Sequence of chain B:
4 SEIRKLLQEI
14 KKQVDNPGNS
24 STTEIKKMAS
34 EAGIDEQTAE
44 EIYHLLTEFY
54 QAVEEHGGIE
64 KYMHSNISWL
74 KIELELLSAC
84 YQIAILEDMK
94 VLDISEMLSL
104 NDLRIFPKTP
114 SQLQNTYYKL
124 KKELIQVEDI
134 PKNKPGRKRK

Interface contacts:
Residue E63 in chain B interacts with residue K64 in chain A (closest heavy-atom distance 3.2 Å).
Residue H67 in chain B interacts with residue H67 in chain A (closest heavy-atom distance 2.6 Å).
Residue K64 in chain B interacts with residue E63 in chain A (closest heavy-atom distance 3.2 Å).
Residue E63 in chain B contacts residue E63 in chain A (closest heavy-atom distance 3.6 Å).

Sequence of chain A:
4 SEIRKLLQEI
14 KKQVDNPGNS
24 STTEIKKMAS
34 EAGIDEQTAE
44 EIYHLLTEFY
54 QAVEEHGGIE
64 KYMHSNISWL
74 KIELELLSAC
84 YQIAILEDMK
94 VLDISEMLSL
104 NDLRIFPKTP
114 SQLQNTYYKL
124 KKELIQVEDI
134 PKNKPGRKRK

These two protein chains interact to form a complex.